This data describes a binding interaction between two proteins.

Sequence of chain A:
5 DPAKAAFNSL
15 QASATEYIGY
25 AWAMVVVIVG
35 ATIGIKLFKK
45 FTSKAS

Sequence of chain B:
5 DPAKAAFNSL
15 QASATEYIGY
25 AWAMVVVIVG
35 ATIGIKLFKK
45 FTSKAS

Residue-level contacts at the interface:
Residue F11 in chain B interacts with residue A27 in chain A (closest heavy-atom distance 4.3 Å).
Residue V33 in chain B is in contact with residue F42 in chain A (closest heavy-atom distance 3.8 Å).
Residue I22 in chain B is in contact with residue A35 in chain A (closest heavy-atom distance 3.8 Å).
Residue D5 in chain B is in contact with residue E20 in chain A (closest heavy-atom distance 3.3 Å).
Residue V30 in chain B interacts with residue F42 in chain A (closest heavy-atom distance 4.8 Å).
Residue V33 in chain B interacts with residue K43 in chain A (closest heavy-atom distance 3.7 Å).
Residue F11 in chain B is in contact with residue Y24 in chain A (closest heavy-atom distance 3.6 Å).
Residue W26 in chain B contacts residue I39 in chain A (closest heavy-atom distance 3.7 Å).
Residue A18 in chain B contacts residue M28 in chain A (closest heavy-atom distance 3.8 Å).
Residue V29 in chain B interacts with residue K43 in chain A (closest heavy-atom distance 4.2 Å).
Residue L14 in chain B contacts residue M28 in chain A (closest heavy-atom distance 4.0 Å).
Residue W26 in chain B interacts with residue G38 in chain A (closest heavy-atom distance 3.9 Å).
Residue L41 in chain B contacts residue S50 in chain A (closest heavy-atom distance 3.5 Å).
Residue K40 in chain B contacts residue S50 in chain A (closest heavy-atom distance 2.9 Å).
Residue V33 in chain B interacts with residue T46 in chain A (closest heavy-atom distance 3.7 Å).
Residue Q15 in chain B contacts residue M28 in chain A (closest heavy-atom distance 3.7 Å).
Residue I37 in chain B contacts residue S47 in chain A (closest heavy-atom distance 4.1 Å).
Residue K44 in chain B interacts with residue S50 in chain A (closest heavy-atom distance 4.5 Å).
Residue W26 in chain B is in contact with residue F42 in chain A (closest heavy-atom distance 3.9 Å).
Residue D5 in chain B is in contact with residue Y24 in chain A (closest heavy-atom distance 3.0 Å).
Residue A18 in chain B is in contact with residue I32 in chain A (closest heavy-atom distance 4.3 Å).
Residue I22 in chain B contacts residue I32 in chain A (closest heavy-atom distance 4.6 Å).
Residue A25 in chain B contacts residue I39 in chain A (closest heavy-atom distance 4.7 Å).
Residue V29 in chain B is in contact with residue F42 in chain A (closest heavy-atom distance 3.7 Å).
Residue K8 in chain B is in contact with residue Y24 in chain A (closest heavy-atom distance 3.8 Å).
Residue I37 in chain B is in contact with residue S50 in chain A (closest heavy-atom distance 4.4 Å).
Residue W26 in chain B contacts residue A35 in chain A (closest heavy-atom distance 4.7 Å).
Residue I37 in chain B is in contact with residue T46 in chain A (closest heavy-atom distance 4.1 Å).
Residue Q15 in chain B interacts with residue A27 in chain A (closest heavy-atom distance 4.8 Å).
Residue I22 in chain B is in contact with residue V31 in chain A (closest heavy-atom distance 3.5 Å).
Residue V29 in chain B is in contact with residue I39 in chain A (closest heavy-atom distance 3.9 Å).
Residue F11 in chain B is in contact with residue M28 in chain A (closest heavy-atom distance 3.5 Å).